Sequence of the second protein:
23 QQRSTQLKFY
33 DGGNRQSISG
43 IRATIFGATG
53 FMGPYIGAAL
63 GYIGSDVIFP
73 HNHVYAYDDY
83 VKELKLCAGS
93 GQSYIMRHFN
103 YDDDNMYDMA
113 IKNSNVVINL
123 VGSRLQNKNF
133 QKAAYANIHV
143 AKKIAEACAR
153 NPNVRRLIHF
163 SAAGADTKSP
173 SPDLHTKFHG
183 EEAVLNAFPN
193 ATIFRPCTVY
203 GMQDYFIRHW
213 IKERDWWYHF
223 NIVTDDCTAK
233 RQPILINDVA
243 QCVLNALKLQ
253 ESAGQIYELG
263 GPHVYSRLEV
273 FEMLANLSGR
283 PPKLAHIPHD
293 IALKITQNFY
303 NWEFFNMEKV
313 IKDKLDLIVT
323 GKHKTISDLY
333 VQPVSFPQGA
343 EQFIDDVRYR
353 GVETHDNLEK

Interface contacts:
Residue Q190 in the first protein contacts residue H100 in the second protein (closest heavy-atom distance 3.7 Å).
Residue Q190 in the first protein is in contact with residue R99 in the second protein (closest heavy-atom distance 4.3 Å).
Residue F189 in the first protein is in contact with residue H100 in the second protein (closest heavy-atom distance 4.5 Å).
Residue F189 in the first protein contacts residue R99 in the second protein (closest heavy-atom distance 3.6 Å).

The following describes two proteins that form a bound complex.

Sequence of the first protein:
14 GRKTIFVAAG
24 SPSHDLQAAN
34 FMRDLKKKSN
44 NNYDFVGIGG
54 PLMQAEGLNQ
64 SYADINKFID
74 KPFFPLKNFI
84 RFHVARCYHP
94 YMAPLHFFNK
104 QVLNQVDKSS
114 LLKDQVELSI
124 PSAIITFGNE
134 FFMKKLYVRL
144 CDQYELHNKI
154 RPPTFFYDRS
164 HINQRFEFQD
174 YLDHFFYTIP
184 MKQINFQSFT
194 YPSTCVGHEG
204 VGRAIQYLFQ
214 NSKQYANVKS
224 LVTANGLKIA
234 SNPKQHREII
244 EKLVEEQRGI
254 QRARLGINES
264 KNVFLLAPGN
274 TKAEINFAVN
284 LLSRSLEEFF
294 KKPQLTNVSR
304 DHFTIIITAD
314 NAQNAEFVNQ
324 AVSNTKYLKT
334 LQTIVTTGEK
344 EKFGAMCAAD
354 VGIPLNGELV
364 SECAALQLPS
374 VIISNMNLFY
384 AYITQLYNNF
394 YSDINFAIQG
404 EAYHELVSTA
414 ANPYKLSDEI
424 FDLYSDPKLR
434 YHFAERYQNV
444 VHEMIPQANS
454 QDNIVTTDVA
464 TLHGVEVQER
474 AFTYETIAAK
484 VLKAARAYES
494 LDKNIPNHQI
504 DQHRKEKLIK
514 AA